Sequence of chain B:
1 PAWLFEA

This data describes a binding interaction between two proteins.

Interface contacts:
Residue K204 in chain A interacts with residue F5 in chain B (closest heavy-atom distance 4.1 Å).
Residue V205 in chain A contacts residue A7 in chain B (closest heavy-atom distance 4.9 Å).
Residue E45 in chain A contacts residue F5 in chain B (closest heavy-atom distance 3.6 Å).
Residue V205 in chain A interacts with residue E6 in chain B (closest heavy-atom distance 2.8 Å).
Residue R34 in chain A interacts with residue W3 in chain B (closest heavy-atom distance 3.4 Å).
Residue N207 in chain A is in contact with residue L4 in chain B (closest heavy-atom distance 2.8 Å).
Residue S38 in chain A interacts with residue F5 in chain B (closest heavy-atom distance 3.4 Å).
Residue A206 in chain A is in contact with residue L4 in chain B (closest heavy-atom distance 3.2 Å).
Residue L203 in chain A contacts residue A7 in chain B (closest heavy-atom distance 3.9 Å).
Residue K204 in chain A interacts with residue E6 in chain B (closest heavy-atom distance 4.0 Å).
Residue S38 in chain A interacts with residue L4 in chain B (closest heavy-atom distance 3.7 Å).
Residue A206 in chain A contacts residue F5 in chain B (closest heavy-atom distance 3.8 Å).
Residue V205 in chain A contacts residue F5 in chain B (closest heavy-atom distance 3.3 Å).
Residue L41 in chain A interacts with residue F5 in chain B (closest heavy-atom distance 4.1 Å).
Residue L41 in chain A is in contact with residue L4 in chain B (closest heavy-atom distance 3.5 Å).
Residue L203 in chain A is in contact with residue E6 in chain B (closest heavy-atom distance 4.6 Å).
Residue A42 in chain A contacts residue F5 in chain B (closest heavy-atom distance 3.6 Å).
Residue P187 in chain A interacts with residue E6 in chain B (closest heavy-atom distance 4.3 Å).
Residue V205 in chain A is in contact with residue L4 in chain B (closest heavy-atom distance 3.6 Å).
Residue N207 in chain A interacts with residue W3 in chain B (closest heavy-atom distance 3.2 Å).
Residue V182 in chain A interacts with residue F5 in chain B (closest heavy-atom distance 4.5 Å).

Sequence of chain A:
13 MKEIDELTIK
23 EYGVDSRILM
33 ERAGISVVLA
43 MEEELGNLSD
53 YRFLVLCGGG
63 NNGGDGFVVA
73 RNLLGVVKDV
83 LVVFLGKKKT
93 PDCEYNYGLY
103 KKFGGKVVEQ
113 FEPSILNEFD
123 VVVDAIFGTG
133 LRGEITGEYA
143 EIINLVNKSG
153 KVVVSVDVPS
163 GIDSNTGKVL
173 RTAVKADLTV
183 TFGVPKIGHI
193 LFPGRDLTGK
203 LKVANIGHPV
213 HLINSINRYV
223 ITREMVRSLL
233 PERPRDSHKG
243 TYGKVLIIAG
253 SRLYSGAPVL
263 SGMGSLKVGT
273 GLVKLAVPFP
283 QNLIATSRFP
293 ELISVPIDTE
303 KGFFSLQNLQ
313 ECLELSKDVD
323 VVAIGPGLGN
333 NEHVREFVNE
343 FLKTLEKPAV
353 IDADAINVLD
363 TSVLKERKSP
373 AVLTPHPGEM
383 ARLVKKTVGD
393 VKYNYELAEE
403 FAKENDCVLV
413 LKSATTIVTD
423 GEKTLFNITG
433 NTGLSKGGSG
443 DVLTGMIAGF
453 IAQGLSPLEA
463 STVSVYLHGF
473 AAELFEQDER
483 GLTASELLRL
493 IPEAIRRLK